These two protein chains interact to form a complex.

Sequence of the second protein:
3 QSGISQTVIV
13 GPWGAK

Sequence of the first protein:
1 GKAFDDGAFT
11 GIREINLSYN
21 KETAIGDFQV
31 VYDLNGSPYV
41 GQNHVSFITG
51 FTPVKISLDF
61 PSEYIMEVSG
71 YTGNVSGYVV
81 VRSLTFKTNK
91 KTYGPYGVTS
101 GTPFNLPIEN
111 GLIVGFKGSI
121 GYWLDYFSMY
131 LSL

Interface contacts:
Residue F104 in the first protein contacts residue W15 in the second protein (closest heavy-atom distance 3.6 Å).
Residue S132 in the first protein contacts residue T9 in the second protein (closest heavy-atom distance 4.6 Å).
Residue M129 in the first protein interacts with residue V12 in the second protein (closest heavy-atom distance 2.9 Å).
Residue Y126 in the first protein contacts residue W15 in the second protein (closest heavy-atom distance 3.1 Å).
Residue V81 in the first protein interacts with residue W15 in the second protein (closest heavy-atom distance 3.8 Å).
Residue V114 in the first protein interacts with residue T9 in the second protein (closest heavy-atom distance 4.5 Å).
Residue M129 in the first protein contacts residue I11 in the second protein (closest heavy-atom distance 3.4 Å).
Residue F127 in the first protein is in contact with residue V12 in the second protein (closest heavy-atom distance 5.0 Å).
Residue Y130 in the first protein interacts with residue V10 in the second protein (closest heavy-atom distance 3.4 Å).
Residue L106 in the first protein contacts residue V12 in the second protein (closest heavy-atom distance 3.8 Å).
Residue Y126 in the first protein is in contact with residue A17 in the second protein (closest heavy-atom distance 3.8 Å).
Residue L131 in the first protein is in contact with residue V12 in the second protein (closest heavy-atom distance 3.9 Å).
Residue Y126 in the first protein is in contact with residue G16 in the second protein (closest heavy-atom distance 4.0 Å).
Residue T72 in the first protein is in contact with residue W15 in the second protein (closest heavy-atom distance 4.3 Å).
Residue Y130 in the first protein contacts residue T9 in the second protein (closest heavy-atom distance 3.9 Å).
Residue L131 in the first protein contacts residue V10 in the second protein (closest heavy-atom distance 2.9 Å).
Residue L131 in the first protein contacts residue T9 in the second protein (closest heavy-atom distance 3.1 Å).
Residue D125 in the first protein contacts residue W15 in the second protein (closest heavy-atom distance 4.3 Å).
Residue S128 in the first protein is in contact with residue G13 in the second protein (closest heavy-atom distance 3.5 Å).
Residue D125 in the first protein is in contact with residue G16 in the second protein (closest heavy-atom distance 3.4 Å).
Residue Y126 in the first protein interacts with residue P14 in the second protein (closest heavy-atom distance 3.9 Å).
Residue Y130 in the first protein is in contact with residue I11 in the second protein (closest heavy-atom distance 3.7 Å).
Residue F127 in the first protein is in contact with residue G13 in the second protein (closest heavy-atom distance 4.4 Å).
Residue M129 in the first protein interacts with residue V10 in the second protein (closest heavy-atom distance 4.0 Å).
Residue V80 in the first protein contacts residue A17 in the second protein (closest heavy-atom distance 4.9 Å).
Residue K117 in the first protein contacts residue I11 in the second protein (closest heavy-atom distance 4.3 Å).
Residue M129 in the first protein contacts residue W15 in the second protein (closest heavy-atom distance 3.7 Å).
Residue L106 in the first protein contacts residue W15 in the second protein (closest heavy-atom distance 4.3 Å).
Residue V79 in the first protein contacts residue G16 in the second protein (closest heavy-atom distance 3.9 Å).
Residue F127 in the first protein interacts with residue W15 in the second protein (closest heavy-atom distance 3.1 Å).
Residue S128 in the first protein interacts with residue V12 in the second protein (closest heavy-atom distance 3.3 Å).
Residue F127 in the first protein contacts residue P14 in the second protein (closest heavy-atom distance 3.2 Å).
Residue V80 in the first protein is in contact with residue G16 in the second protein (closest heavy-atom distance 4.8 Å).
Residue L131 in the first protein is in contact with residue I11 in the second protein (closest heavy-atom distance 4.8 Å).
Residue V79 in the first protein is in contact with residue A17 in the second protein (closest heavy-atom distance 3.3 Å).
Residue T72 in the first protein interacts with residue G16 in the second protein (closest heavy-atom distance 3.7 Å).
Residue V81 in the first protein is in contact with residue G16 in the second protein (closest heavy-atom distance 4.4 Å).
Residue S128 in the first protein interacts with residue P14 in the second protein (closest heavy-atom distance 3.2 Å).
Residue S128 in the first protein contacts residue I11 in the second protein (closest heavy-atom distance 3.9 Å).
Residue A8 in the first protein is in contact with residue T9 in the second protein (closest heavy-atom distance 3.8 Å).
Residue D125 in the first protein is in contact with residue A17 in the second protein (closest heavy-atom distance 2.8 Å).
Residue S128 in the first protein contacts residue W15 in the second protein (closest heavy-atom distance 5.0 Å).